Sequence of the first protein:
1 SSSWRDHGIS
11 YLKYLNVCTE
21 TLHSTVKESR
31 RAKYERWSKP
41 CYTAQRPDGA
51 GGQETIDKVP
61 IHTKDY

These two protein chains interact to form a complex.

Interface contacts:
Residue E148 in the second protein interacts with residue K58 in the first protein (closest heavy-atom distance 3.6 Å).
Residue D215 in the second protein is in contact with residue Y11 in the first protein (closest heavy-atom distance 3.4 Å).
Residue E132 in the second protein is in contact with residue K39 in the first protein (closest heavy-atom distance 4.0 Å).
Residue T140 in the second protein contacts residue L12 in the first protein (closest heavy-atom distance 3.8 Å).
Residue G137 in the second protein interacts with residue Y42 in the first protein (closest heavy-atom distance 3.1 Å).
Residue I143 in the second protein interacts with residue L12 in the first protein (closest heavy-atom distance 4.0 Å).
Residue H135 in the second protein interacts with residue C41 in the first protein (closest heavy-atom distance 4.1 Å).
Residue H135 in the second protein is in contact with residue W37 in the first protein (closest heavy-atom distance 3.4 Å).
Residue E132 in the second protein contacts residue C41 in the first protein (closest heavy-atom distance 3.5 Å).
Residue G125 in the second protein is in contact with residue Q45 in the first protein (closest heavy-atom distance 2.9 Å).
Residue E144 in the second protein contacts residue K13 in the first protein (closest heavy-atom distance 3.1 Å).
Residue M134 in the second protein is in contact with residue W37 in the first protein (closest heavy-atom distance 3.5 Å).
Residue H135 in the second protein is in contact with residue R36 in the first protein (closest heavy-atom distance 4.0 Å).
Residue I126 in the second protein is in contact with residue A44 in the first protein (closest heavy-atom distance 4.2 Å).
Residue Y124 in the second protein contacts residue R46 in the first protein (closest heavy-atom distance 4.0 Å).
Residue F219 in the second protein interacts with residue L15 in the first protein (closest heavy-atom distance 4.1 Å).
Residue F136 in the second protein contacts residue L15 in the first protein (closest heavy-atom distance 3.7 Å).
Residue F136 in the second protein is in contact with residue N16 in the first protein (closest heavy-atom distance 3.6 Å).
Residue I126 in the second protein contacts residue T43 in the first protein (closest heavy-atom distance 3.5 Å).
Residue F141 in the second protein contacts residue A44 in the first protein (closest heavy-atom distance 3.9 Å).
Residue T140 in the second protein interacts with residue N16 in the first protein (closest heavy-atom distance 2.9 Å).
Residue N128 in the second protein contacts residue C41 in the first protein (closest heavy-atom distance 3.2 Å).
Residue F122 in the second protein is in contact with residue R46 in the first protein (closest heavy-atom distance 4.1 Å).
Residue Y138 in the second protein interacts with residue Y42 in the first protein (closest heavy-atom distance 3.4 Å).
Residue A222 in the second protein interacts with residue L12 in the first protein (closest heavy-atom distance 4.0 Å).
Residue F141 in the second protein is in contact with residue V59 in the first protein (closest heavy-atom distance 3.5 Å).
Residue Y124 in the second protein is in contact with residue I56 in the first protein (closest heavy-atom distance 3.7 Å).
Residue H135 in the second protein contacts residue Y42 in the first protein (closest heavy-atom distance 3.5 Å).
Residue Y124 in the second protein contacts residue Q45 in the first protein (closest heavy-atom distance 4.0 Å).
Residue G125 in the second protein contacts residue T43 in the first protein (closest heavy-atom distance 4.4 Å).
Residue N145 in the second protein is in contact with residue V59 in the first protein (closest heavy-atom distance 3.2 Å).
Residue R123 in the second protein is in contact with residue R46 in the first protein (closest heavy-atom distance 3.6 Å).
Residue D215 in the second protein is in contact with residue R5 in the first protein (closest heavy-atom distance 2.7 Å).
Residue Q211 in the second protein contacts residue R5 in the first protein (closest heavy-atom distance 3.7 Å).
Residue F219 in the second protein interacts with residue L12 in the first protein (closest heavy-atom distance 4.0 Å).
Residue S133 in the second protein contacts residue W37 in the first protein (closest heavy-atom distance 3.3 Å).
Residue I127 in the second protein contacts residue Q45 in the first protein (closest heavy-atom distance 3.2 Å).
Residue E144 in the second protein is in contact with residue L12 in the first protein (closest heavy-atom distance 3.6 Å).
Residue S133 in the second protein is in contact with residue R36 in the first protein (closest heavy-atom distance 2.8 Å).
Residue D129 in the second protein contacts residue C41 in the first protein (closest heavy-atom distance 3.2 Å).
Residue I111 in the second protein contacts residue Q45 in the first protein (closest heavy-atom distance 4.1 Å).
Residue E132 in the second protein is in contact with residue R36 in the first protein (closest heavy-atom distance 3.5 Å).
Residue E144 in the second protein contacts residue S10 in the first protein (closest heavy-atom distance 2.7 Å).
Residue F141 in the second protein interacts with residue I61 in the first protein (closest heavy-atom distance 3.4 Å).
Residue N145 in the second protein interacts with residue A44 in the first protein (closest heavy-atom distance 4.2 Å).
Residue F136 in the second protein contacts residue L12 in the first protein (closest heavy-atom distance 3.9 Å).
Residue F141 in the second protein contacts residue T43 in the first protein (closest heavy-atom distance 4.0 Å).
Residue I127 in the second protein contacts residue Y42 in the first protein (closest heavy-atom distance 3.2 Å).
Residue H135 in the second protein interacts with residue K39 in the first protein (closest heavy-atom distance 3.4 Å).
Residue G125 in the second protein is in contact with residue A44 in the first protein (closest heavy-atom distance 3.5 Å).
Residue K131 in the second protein interacts with residue R36 in the first protein (closest heavy-atom distance 3.8 Å).
Residue E144 in the second protein interacts with residue V59 in the first protein (closest heavy-atom distance 3.5 Å).
Residue N128 in the second protein interacts with residue Y42 in the first protein (closest heavy-atom distance 3.8 Å).
Residue G137 in the second protein interacts with residue N16 in the first protein (closest heavy-atom distance 3.5 Å).
Residue Y124 in the second protein interacts with residue A44 in the first protein (closest heavy-atom distance 3.6 Å).
Residue I111 in the second protein contacts residue P47 in the first protein (closest heavy-atom distance 3.8 Å).
Residue F141 in the second protein interacts with residue Y42 in the first protein (closest heavy-atom distance 3.7 Å).
Residue I127 in the second protein contacts residue T43 in the first protein (closest heavy-atom distance 2.7 Å).
Residue H135 in the second protein interacts with residue S38 in the first protein (closest heavy-atom distance 3.2 Å).
Residue D218 in the second protein is in contact with residue L12 in the first protein (closest heavy-atom distance 3.6 Å).

Sequence of the second protein:
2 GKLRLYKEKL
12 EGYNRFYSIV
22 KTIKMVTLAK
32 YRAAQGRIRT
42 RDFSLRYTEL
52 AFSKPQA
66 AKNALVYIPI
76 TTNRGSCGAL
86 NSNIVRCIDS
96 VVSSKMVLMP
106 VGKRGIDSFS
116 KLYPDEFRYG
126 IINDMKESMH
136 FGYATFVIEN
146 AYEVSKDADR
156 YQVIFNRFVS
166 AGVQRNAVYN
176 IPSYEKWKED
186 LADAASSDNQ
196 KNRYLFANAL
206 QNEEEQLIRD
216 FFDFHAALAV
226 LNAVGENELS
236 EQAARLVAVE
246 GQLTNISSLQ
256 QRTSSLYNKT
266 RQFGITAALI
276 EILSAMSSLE